Sequence of chain B:
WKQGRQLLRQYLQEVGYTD

Contacts between the two chains:
Residue L36 in chain A is in contact with residue L19 in chain B (closest heavy-atom distance 3.8 Å).
Residue E29 in chain A is in contact with residue R12 in chain B (closest heavy-atom distance 2.8 Å).
Residue A33 in chain A is in contact with residue L19 in chain B (closest heavy-atom distance 4.0 Å).
Residue K40 in chain A contacts residue G23 in chain B (closest heavy-atom distance 4.5 Å).
Residue L36 in chain A interacts with residue Y24 in chain B (closest heavy-atom distance 2.8 Å).
Residue H30 in chain A interacts with residue G11 in chain B (closest heavy-atom distance 4.8 Å).
Residue I25 in chain A contacts residue R12 in chain B (closest heavy-atom distance 4.6 Å).
Residue K40 in chain A is in contact with residue V22 in chain B (closest heavy-atom distance 3.5 Å).
Residue K40 in chain A interacts with residue Y24 in chain B (closest heavy-atom distance 3.4 Å).
Residue S39 in chain A interacts with residue Y24 in chain B (closest heavy-atom distance 4.2 Å).
Residue I37 in chain A contacts residue V22 in chain B (closest heavy-atom distance 4.3 Å).
Residue I37 in chain A interacts with residue L19 in chain B (closest heavy-atom distance 3.8 Å).
Residue E29 in chain A contacts residue L15 in chain B (closest heavy-atom distance 3.9 Å).
Residue H30 in chain A interacts with residue L15 in chain B (closest heavy-atom distance 3.8 Å).
Residue I37 in chain A contacts residue Y18 in chain B (closest heavy-atom distance 3.6 Å).
Residue I37 in chain A is in contact with residue Y24 in chain B (closest heavy-atom distance 4.5 Å).
Residue A33 in chain A is in contact with residue L15 in chain B (closest heavy-atom distance 3.9 Å).

These two protein chains interact to form a complex.

Sequence of chain A:
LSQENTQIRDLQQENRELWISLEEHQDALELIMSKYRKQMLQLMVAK